Sequence of chain A:
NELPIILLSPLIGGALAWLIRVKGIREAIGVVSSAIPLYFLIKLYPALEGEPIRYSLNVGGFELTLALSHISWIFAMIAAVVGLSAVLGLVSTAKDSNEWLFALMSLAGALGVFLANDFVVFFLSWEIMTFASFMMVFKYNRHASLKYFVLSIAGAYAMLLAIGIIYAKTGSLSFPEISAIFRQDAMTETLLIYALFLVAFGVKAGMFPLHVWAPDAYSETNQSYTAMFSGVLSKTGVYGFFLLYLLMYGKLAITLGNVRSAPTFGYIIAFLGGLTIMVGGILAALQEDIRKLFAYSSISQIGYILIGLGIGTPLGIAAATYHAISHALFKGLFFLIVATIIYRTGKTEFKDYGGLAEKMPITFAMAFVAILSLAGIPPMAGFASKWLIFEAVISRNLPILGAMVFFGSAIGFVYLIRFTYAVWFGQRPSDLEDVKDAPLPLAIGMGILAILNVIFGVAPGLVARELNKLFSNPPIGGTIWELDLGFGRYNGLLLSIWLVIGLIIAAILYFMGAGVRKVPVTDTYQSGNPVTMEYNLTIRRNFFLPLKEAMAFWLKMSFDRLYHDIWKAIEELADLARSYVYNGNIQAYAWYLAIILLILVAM

Sequence of chain B:
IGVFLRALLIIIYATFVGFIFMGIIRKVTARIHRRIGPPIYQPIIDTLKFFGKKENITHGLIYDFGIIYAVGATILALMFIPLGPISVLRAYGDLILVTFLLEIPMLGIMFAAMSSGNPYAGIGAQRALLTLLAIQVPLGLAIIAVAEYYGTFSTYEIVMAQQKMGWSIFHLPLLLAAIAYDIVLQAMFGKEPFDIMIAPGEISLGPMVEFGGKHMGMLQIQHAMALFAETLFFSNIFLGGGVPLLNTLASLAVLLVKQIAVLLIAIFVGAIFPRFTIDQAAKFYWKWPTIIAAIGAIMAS

These two protein chains interact to form a complex.

Residue-level contacts at the interface:
Residue Y523 in chain A contacts residue T59 in chain B (closest heavy-atom distance 3.5 Å).
Residue G528 in chain A interacts with residue E56 in chain B (closest heavy-atom distance 3.6 Å).
Residue R530 in chain A contacts residue N57 in chain B (closest heavy-atom distance 3.0 Å).
Residue R502 in chain A contacts residue A92 in chain B (closest heavy-atom distance 3.4 Å).
Residue V532 in chain A contacts residue I58 in chain B (closest heavy-atom distance 3.4 Å).
Residue F500 in chain A interacts with residue S155 in chain B (closest heavy-atom distance 3.5 Å).
Residue V532 in chain A contacts residue H60 in chain B (closest heavy-atom distance 3.5 Å).
Residue L516 in chain A interacts with residue I69 in chain B (closest heavy-atom distance 3.6 Å).
Residue Y538 in chain A is in contact with residue V210 in chain B (closest heavy-atom distance 3.5 Å).
Residue F419 in chain A contacts residue F101 in chain B (closest heavy-atom distance 3.5 Å).
Residue F419 in chain A is in contact with residue T100 in chain B (closest heavy-atom distance 3.5 Å).
Residue S540 in chain A is in contact with residue Y121 in chain B (closest heavy-atom distance 3.3 Å).
Residue A527 in chain A interacts with residue K215 in chain B (closest heavy-atom distance 3.5 Å).
Residue F556 in chain A is in contact with residue Q127 in chain B (closest heavy-atom distance 3.2 Å).
Residue L522 in chain A interacts with residue M219 in chain B (closest heavy-atom distance 3.4 Å).
Residue L411 in chain A is in contact with residue E149 in chain B (closest heavy-atom distance 3.2 Å).
Residue L508 in chain A contacts residue F81 in chain B (closest heavy-atom distance 3.6 Å).
Residue R530 in chain A interacts with residue I58 in chain B (closest heavy-atom distance 2.9 Å).
Residue T537 in chain A interacts with residue N119 in chain B (closest heavy-atom distance 2.6 Å).
Residue F426 in chain A contacts residue L133 in chain B (closest heavy-atom distance 3.5 Å).
Residue F557 in chain A contacts residue L131 in chain B (closest heavy-atom distance 3.5 Å).
Residue N410 in chain A interacts with residue E149 in chain B (closest heavy-atom distance 3.3 Å).
Residue E404 in chain A contacts residue F154 in chain B (closest heavy-atom distance 3.1 Å).
Residue L550 in chain A contacts residue P120 in chain B (closest heavy-atom distance 3.4 Å).
Residue Y523 in chain A is in contact with residue D65 in chain B (closest heavy-atom distance 2.6 Å).
Residue A519 in chain A contacts residue M219 in chain B (closest heavy-atom distance 3.5 Å).
Residue L507 in chain A interacts with residue Y93 in chain B (closest heavy-atom distance 2.8 Å).
Residue G528 in chain A interacts with residue N57 in chain B (closest heavy-atom distance 3.0 Å).
Residue P412 in chain A is in contact with residue A304 in chain B (closest heavy-atom distance 3.5 Å).
Residue Y538 in chain A interacts with residue E211 in chain B (closest heavy-atom distance 3.1 Å).
Residue V529 in chain A interacts with residue T59 in chain B (closest heavy-atom distance 3.1 Å).
Residue Y434 in chain A is in contact with residue M115 in chain B (closest heavy-atom distance 3.5 Å).
Residue F403 in chain A interacts with residue F101 in chain B (closest heavy-atom distance 3.5 Å).
Residue Y434 in chain A contacts residue G123 in chain B (closest heavy-atom distance 3.5 Å).
Residue R273 in chain A interacts with residue S308 in chain B (closest heavy-atom distance 2.8 Å).
Residue F377 in chain A contacts residue I63 in chain B (closest heavy-atom distance 3.5 Å).
Residue G389 in chain A interacts with residue I105 in chain B (closest heavy-atom distance 3.6 Å).
Residue F419 in chain A interacts with residue G141 in chain B (closest heavy-atom distance 3.6 Å).
Residue Q539 in chain A is in contact with residue P120 in chain B (closest heavy-atom distance 3.3 Å).
Residue F426 in chain A is in contact with residue L108 in chain B (closest heavy-atom distance 3.5 Å).
Residue F396 in chain A contacts residue L98 in chain B (closest heavy-atom distance 3.6 Å).
Residue K531 in chain A interacts with residue T59 in chain B (closest heavy-atom distance 3.4 Å).
Residue N504 in chain A interacts with residue Y93 in chain B (closest heavy-atom distance 3.5 Å).
Residue A527 in chain A contacts residue K55 in chain B (closest heavy-atom distance 3.4 Å).
Residue F419 in chain A is in contact with residue Q137 in chain B (closest heavy-atom distance 3.3 Å).
Residue L522 in chain A is in contact with residue F52 in chain B (closest heavy-atom distance 3.3 Å).
Residue K531 in chain A interacts with residue I58 in chain B (closest heavy-atom distance 3.4 Å).
Residue T537 in chain A interacts with residue E211 in chain B (closest heavy-atom distance 2.2 Å).
Residue P559 in chain A contacts residue D286 in chain B (closest heavy-atom distance 3.2 Å).
Residue F420 in chain A is in contact with residue L134 in chain B (closest heavy-atom distance 3.6 Å).
Residue P412 in chain A contacts residue L142 in chain B (closest heavy-atom distance 3.6 Å).
Residue S422 in chain A is in contact with residue F101 in chain B (closest heavy-atom distance 3.1 Å).
Residue I424 in chain A is in contact with residue L134 in chain B (closest heavy-atom distance 3.6 Å).
Residue F438 in chain A contacts residue M115 in chain B (closest heavy-atom distance 3.5 Å).
Residue I390 in chain A interacts with residue Y70 in chain B (closest heavy-atom distance 3.3 Å).
Residue G526 in chain A contacts residue K215 in chain B (closest heavy-atom distance 2.6 Å).
Residue W400 in chain A interacts with residue L98 in chain B (closest heavy-atom distance 3.4 Å).
Residue F420 in chain A is in contact with residue V138 in chain B (closest heavy-atom distance 3.6 Å).
Residue Y538 in chain A contacts residue S205 in chain B (closest heavy-atom distance 2.5 Å).
Residue P559 in chain A interacts with residue Q127 in chain B (closest heavy-atom distance 3.4 Å).